Sequence of chain B:
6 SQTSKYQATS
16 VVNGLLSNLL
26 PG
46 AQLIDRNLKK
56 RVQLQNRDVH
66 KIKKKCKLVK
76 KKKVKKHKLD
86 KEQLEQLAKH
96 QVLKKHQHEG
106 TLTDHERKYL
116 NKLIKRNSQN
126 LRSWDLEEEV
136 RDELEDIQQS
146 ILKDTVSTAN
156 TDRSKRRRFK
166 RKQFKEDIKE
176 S

Sequence of chain A:
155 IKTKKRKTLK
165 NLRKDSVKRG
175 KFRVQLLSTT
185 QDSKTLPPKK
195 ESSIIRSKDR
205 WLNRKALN

This data describes a binding interaction between two proteins.

Contacts between the two chains:
Residue F169 in chain B contacts residue S201 in chain A (closest heavy-atom distance 4.3 Å).
Residue K170 in chain B interacts with residue W205 in chain A (closest heavy-atom distance 3.8 Å).
Residue E171 in chain B interacts with residue R208 in chain A (closest heavy-atom distance 4.7 Å).
Residue E171 in chain B is in contact with residue W205 in chain A (closest heavy-atom distance 3.8 Å).
Residue F169 in chain B interacts with residue W205 in chain A (closest heavy-atom distance 3.2 Å).